Interface contacts:
Residue R62 in chain A interacts with residue A54 in chain B (closest heavy-atom distance 4.6 Å).
Residue Y71 in chain A is in contact with residue A54 in chain B (closest heavy-atom distance 3.2 Å).
Residue Q24 in chain A interacts with residue L52 in chain B (closest heavy-atom distance 5.0 Å).
Residue Y71 in chain A contacts residue H53 in chain B (closest heavy-atom distance 4.6 Å).
Residue Y71 in chain A interacts with residue D55 in chain B (closest heavy-atom distance 4.1 Å).
Residue R73 in chain A interacts with residue L58 in chain B (closest heavy-atom distance 3.0 Å).
Residue R73 in chain A contacts residue D55 in chain B (closest heavy-atom distance 3.9 Å).
Residue I78 in chain A interacts with residue A54 in chain B (closest heavy-atom distance 3.8 Å).

Sequence of chain B:
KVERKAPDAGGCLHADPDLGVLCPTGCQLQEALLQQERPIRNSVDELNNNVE

Sequence of chain A:
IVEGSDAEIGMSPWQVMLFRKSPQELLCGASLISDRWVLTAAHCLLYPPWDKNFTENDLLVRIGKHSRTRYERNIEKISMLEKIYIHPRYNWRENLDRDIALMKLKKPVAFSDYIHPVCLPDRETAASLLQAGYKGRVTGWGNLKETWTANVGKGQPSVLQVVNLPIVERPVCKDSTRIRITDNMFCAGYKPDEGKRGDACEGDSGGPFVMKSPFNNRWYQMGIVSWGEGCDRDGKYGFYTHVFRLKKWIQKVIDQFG

These two protein chains interact to form a complex.